Interface contacts:
Residue T109 in the second protein contacts residue E244 in the first protein (closest heavy-atom distance 3.6 Å).
Residue G412 in the second protein interacts with residue N253 in the first protein (closest heavy-atom distance 1.9 Å).
Residue G412 in the second protein contacts residue K252 in the first protein (closest heavy-atom distance 0.3 Å).
Residue V409 in the second protein interacts with residue N253 in the first protein (closest heavy-atom distance 1.4 Å).
Residue K112 in the second protein interacts with residue L248 in the first protein (closest heavy-atom distance 1.1 Å).
Residue E414 in the second protein is in contact with residue I254 in the first protein (closest heavy-atom distance 3.0 Å).
Residue D116 in the second protein contacts residue G245 in the first protein (closest heavy-atom distance 3.6 Å).
Residue Y108 in the second protein contacts residue A251 in the first protein (closest heavy-atom distance 2.4 Å).
Residue T109 in the second protein is in contact with residue E250 in the first protein (closest heavy-atom distance 2.6 Å).
Residue M413 in the second protein is in contact with residue N253 in the first protein (closest heavy-atom distance 3.8 Å).
Residue K112 in the second protein contacts residue V247 in the first protein (closest heavy-atom distance 2.6 Å).
Residue G410 in the second protein interacts with residue I254 in the first protein (closest heavy-atom distance 3.6 Å).
Residue M413 in the second protein contacts residue K252 in the first protein (closest heavy-atom distance 2.3 Å).
Residue K112 in the second protein contacts residue G245 in the first protein (closest heavy-atom distance 3.6 Å).
Residue Y108 in the second protein is in contact with residue E250 in the first protein (closest heavy-atom distance 0.8 Å).
Residue E411 in the second protein interacts with residue K252 in the first protein (closest heavy-atom distance 2.5 Å).
Residue E411 in the second protein is in contact with residue N253 in the first protein (closest heavy-atom distance 0.6 Å).
Residue G412 in the second protein contacts residue K237 in the first protein (closest heavy-atom distance 3.5 Å).
Residue M413 in the second protein interacts with residue I254 in the first protein (closest heavy-atom distance 2.8 Å).
Residue R402 in the second protein is in contact with residue R321 in the first protein (closest heavy-atom distance 2.5 Å).
Residue I110 in the second protein interacts with residue A251 in the first protein (closest heavy-atom distance 3.3 Å).
Residue E411 in the second protein interacts with residue A251 in the first protein (closest heavy-atom distance 3.8 Å).
Residue E420 in the second protein interacts with residue S310 in the first protein (closest heavy-atom distance 3.6 Å).
Residue T109 in the second protein contacts residue K252 in the first protein (closest heavy-atom distance 2.9 Å).
Residue K112 in the second protein is in contact with residue E250 in the first protein (closest heavy-atom distance 2.5 Å).
Residue K112 in the second protein is in contact with residue D249 in the first protein (closest heavy-atom distance 0.2 Å).
Residue L152 in the second protein contacts residue L248 in the first protein (closest heavy-atom distance 3.6 Å).
Residue E415 in the second protein interacts with residue I254 in the first protein (closest heavy-atom distance 3.2 Å).
Residue Y408 in the second protein is in contact with residue N253 in the first protein (closest heavy-atom distance 2.9 Å).
Residue E113 in the second protein contacts residue E244 in the first protein (closest heavy-atom distance 1.9 Å).
Residue S419 in the second protein is in contact with residue L317 in the first protein (closest heavy-atom distance 3.4 Å).
Residue V409 in the second protein interacts with residue I254 in the first protein (closest heavy-atom distance 1.6 Å).
Residue D116 in the second protein is in contact with residue L248 in the first protein (closest heavy-atom distance 2.9 Å).
Residue E414 in the second protein interacts with residue V238 in the first protein (closest heavy-atom distance 3.5 Å).
Residue G410 in the second protein interacts with residue N253 in the first protein (closest heavy-atom distance 0.6 Å).
Residue G416 in the second protein contacts residue S314 in the first protein (closest heavy-atom distance 3.4 Å).
Residue D116 in the second protein interacts with residue A246 in the first protein (closest heavy-atom distance 3.0 Å).
Residue E415 in the second protein contacts residue S314 in the first protein (closest heavy-atom distance 3.6 Å).
Residue E415 in the second protein is in contact with residue F318 in the first protein (closest heavy-atom distance 3.3 Å).
Residue E420 in the second protein interacts with residue L317 in the first protein (closest heavy-atom distance 3.6 Å).
Residue G412 in the second protein is in contact with residue E250 in the first protein (closest heavy-atom distance 3.3 Å).
Residue E415 in the second protein interacts with residue L317 in the first protein (closest heavy-atom distance 1.9 Å).
Residue R156 in the second protein contacts residue V247 in the first protein (closest heavy-atom distance 1.7 Å).
Residue E411 in the second protein is in contact with residue E250 in the first protein (closest heavy-atom distance 3.8 Å).
Residue H107 in the second protein is in contact with residue E250 in the first protein (closest heavy-atom distance 1.3 Å).
Residue I115 in the second protein is in contact with residue V247 in the first protein (closest heavy-atom distance 2.5 Å).
Residue V409 in the second protein interacts with residue K252 in the first protein (closest heavy-atom distance 3.6 Å).
Residue L152 in the second protein interacts with residue E250 in the first protein (closest heavy-atom distance 2.7 Å).
Residue D116 in the second protein interacts with residue V247 in the first protein (closest heavy-atom distance 0.9 Å).
Residue T109 in the second protein interacts with residue D249 in the first protein (closest heavy-atom distance 3.8 Å).
Residue G111 in the second protein contacts residue E250 in the first protein (closest heavy-atom distance 3.8 Å).
Residue M413 in the second protein interacts with residue K237 in the first protein (closest heavy-atom distance 0.4 Å).
Residue I114 in the second protein contacts residue L248 in the first protein (closest heavy-atom distance 3.1 Å).
Residue E113 in the second protein interacts with residue G245 in the first protein (closest heavy-atom distance 3.5 Å).
Residue I115 in the second protein is in contact with residue L248 in the first protein (closest heavy-atom distance 0.4 Å).
Residue T109 in the second protein interacts with residue A251 in the first protein (closest heavy-atom distance 1.1 Å).
Residue E113 in the second protein contacts residue L248 in the first protein (closest heavy-atom distance 2.4 Å).
Residue E414 in the second protein interacts with residue K237 in the first protein (closest heavy-atom distance 1.6 Å).
Residue G111 in the second protein interacts with residue L248 in the first protein (closest heavy-atom distance 1.9 Å).
Residue E420 in the second protein is in contact with residue K313 in the first protein (closest heavy-atom distance 2.4 Å).

Sequence of the first protein:
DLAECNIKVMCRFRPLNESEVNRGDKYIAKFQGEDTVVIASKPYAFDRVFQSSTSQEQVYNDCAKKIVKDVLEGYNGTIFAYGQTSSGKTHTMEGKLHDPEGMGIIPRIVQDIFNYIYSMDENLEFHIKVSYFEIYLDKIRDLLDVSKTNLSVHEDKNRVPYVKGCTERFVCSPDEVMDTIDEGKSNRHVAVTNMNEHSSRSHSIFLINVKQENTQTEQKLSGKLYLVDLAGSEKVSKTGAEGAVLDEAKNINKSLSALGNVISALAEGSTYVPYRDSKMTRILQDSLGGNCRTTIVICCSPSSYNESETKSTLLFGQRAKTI

Sequence of the second protein:
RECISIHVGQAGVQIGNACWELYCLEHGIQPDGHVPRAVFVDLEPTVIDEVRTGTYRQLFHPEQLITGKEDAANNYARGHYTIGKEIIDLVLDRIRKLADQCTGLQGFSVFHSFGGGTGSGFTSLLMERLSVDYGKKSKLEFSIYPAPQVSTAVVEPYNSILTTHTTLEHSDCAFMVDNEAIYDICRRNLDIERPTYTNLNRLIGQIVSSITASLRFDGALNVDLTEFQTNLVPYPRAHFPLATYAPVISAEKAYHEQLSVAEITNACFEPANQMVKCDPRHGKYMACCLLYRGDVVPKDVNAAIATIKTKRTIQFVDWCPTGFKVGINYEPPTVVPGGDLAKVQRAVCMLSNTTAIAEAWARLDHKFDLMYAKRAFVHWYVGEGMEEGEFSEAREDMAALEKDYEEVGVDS

These two protein chains interact to form a complex.